Sequence of the second protein:
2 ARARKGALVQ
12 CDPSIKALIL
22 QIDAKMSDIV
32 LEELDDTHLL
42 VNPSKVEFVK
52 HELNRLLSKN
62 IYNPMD

Residue-level contacts at the interface:
Residue Y566 in the first protein interacts with residue N61 in the second protein (closest heavy-atom distance 5.0 Å).
Residue M561 in the first protein is in contact with residue I16 in the second protein (closest heavy-atom distance 3.7 Å).
Residue Y718 in the first protein contacts residue M66 in the second protein (closest heavy-atom distance 4.6 Å).
Residue Y717 in the first protein contacts residue M66 in the second protein (closest heavy-atom distance 3.6 Å).
Residue A563 in the first protein interacts with residue S15 in the second protein (closest heavy-atom distance 4.2 Å).
Residue M561 in the first protein interacts with residue S15 in the second protein (closest heavy-atom distance 3.0 Å).
Residue T562 in the first protein contacts residue S15 in the second protein (closest heavy-atom distance 4.7 Å).
Residue Y566 in the first protein contacts residue L58 in the second protein (closest heavy-atom distance 4.7 Å).
Residue Y718 in the first protein is in contact with residue D67 in the second protein (closest heavy-atom distance 3.2 Å).
Residue M561 in the first protein is in contact with residue D13 in the second protein (closest heavy-atom distance 3.3 Å).
Residue Y569 in the first protein is in contact with residue I62 in the second protein (closest heavy-atom distance 4.1 Å).
Residue Y566 in the first protein interacts with residue I62 in the second protein (closest heavy-atom distance 4.5 Å).
Residue Y717 in the first protein is in contact with residue D67 in the second protein (closest heavy-atom distance 4.2 Å).
Residue L570 in the first protein is in contact with residue N61 in the second protein (closest heavy-atom distance 4.4 Å).

Sequence of the first protein:
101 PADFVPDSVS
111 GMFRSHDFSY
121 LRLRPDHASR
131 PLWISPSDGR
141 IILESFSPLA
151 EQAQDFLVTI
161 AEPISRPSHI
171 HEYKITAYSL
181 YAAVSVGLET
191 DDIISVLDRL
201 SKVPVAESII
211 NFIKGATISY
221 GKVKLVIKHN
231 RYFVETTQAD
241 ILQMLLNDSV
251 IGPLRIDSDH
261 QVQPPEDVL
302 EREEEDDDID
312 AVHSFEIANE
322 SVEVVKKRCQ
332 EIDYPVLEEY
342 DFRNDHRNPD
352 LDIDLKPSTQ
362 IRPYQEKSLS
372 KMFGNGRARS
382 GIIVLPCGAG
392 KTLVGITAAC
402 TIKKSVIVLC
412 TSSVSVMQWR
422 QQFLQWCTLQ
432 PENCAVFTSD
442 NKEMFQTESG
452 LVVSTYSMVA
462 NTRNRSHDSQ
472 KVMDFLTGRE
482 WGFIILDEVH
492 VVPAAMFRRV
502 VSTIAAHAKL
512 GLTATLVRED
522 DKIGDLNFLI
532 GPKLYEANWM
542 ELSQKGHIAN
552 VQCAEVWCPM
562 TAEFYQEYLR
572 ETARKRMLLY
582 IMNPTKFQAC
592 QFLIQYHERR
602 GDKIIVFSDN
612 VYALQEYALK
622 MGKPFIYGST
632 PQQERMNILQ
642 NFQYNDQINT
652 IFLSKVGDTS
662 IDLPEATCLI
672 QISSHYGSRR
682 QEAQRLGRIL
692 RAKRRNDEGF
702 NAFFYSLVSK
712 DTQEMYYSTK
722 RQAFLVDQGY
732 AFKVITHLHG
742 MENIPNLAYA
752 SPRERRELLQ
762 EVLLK

The following describes two proteins that form a bound complex.